These two protein chains interact to form a complex.

Contacts between the two chains:
Residue L119 in chain A contacts residue T139 in chain B (closest heavy-atom distance 4.0 Å).
Residue E123 in chain A is in contact with residue T139 in chain B (closest heavy-atom distance 3.3 Å).
Residue L119 in chain A is in contact with residue G138 in chain B (closest heavy-atom distance 3.8 Å).

Sequence of chain B:
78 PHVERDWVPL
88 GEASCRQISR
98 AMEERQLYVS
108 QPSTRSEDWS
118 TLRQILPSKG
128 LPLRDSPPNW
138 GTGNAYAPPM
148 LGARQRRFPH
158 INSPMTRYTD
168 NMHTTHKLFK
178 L

Sequence of chain A:
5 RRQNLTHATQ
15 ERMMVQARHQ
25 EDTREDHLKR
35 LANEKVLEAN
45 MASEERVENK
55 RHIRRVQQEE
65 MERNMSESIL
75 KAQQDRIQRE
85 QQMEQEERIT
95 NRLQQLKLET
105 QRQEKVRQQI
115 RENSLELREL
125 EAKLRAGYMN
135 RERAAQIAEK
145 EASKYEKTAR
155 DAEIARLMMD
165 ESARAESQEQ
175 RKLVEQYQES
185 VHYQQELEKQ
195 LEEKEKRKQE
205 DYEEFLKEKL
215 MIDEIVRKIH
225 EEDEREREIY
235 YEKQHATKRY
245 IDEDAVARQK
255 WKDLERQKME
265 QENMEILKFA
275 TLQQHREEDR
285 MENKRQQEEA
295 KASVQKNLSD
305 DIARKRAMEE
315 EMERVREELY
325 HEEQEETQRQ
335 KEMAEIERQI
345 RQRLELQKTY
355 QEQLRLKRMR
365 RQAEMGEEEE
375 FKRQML